Sequence of the second protein:
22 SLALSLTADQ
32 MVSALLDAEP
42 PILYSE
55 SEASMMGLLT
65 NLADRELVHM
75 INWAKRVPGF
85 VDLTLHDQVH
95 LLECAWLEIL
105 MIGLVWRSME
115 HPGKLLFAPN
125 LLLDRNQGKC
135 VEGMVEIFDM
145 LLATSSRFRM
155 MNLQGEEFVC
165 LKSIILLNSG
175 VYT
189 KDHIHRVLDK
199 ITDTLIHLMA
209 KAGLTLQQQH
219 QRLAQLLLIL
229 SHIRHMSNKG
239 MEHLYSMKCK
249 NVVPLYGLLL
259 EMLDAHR

Interface contacts:
Residue M260 in the second protein is in contact with residue L5 in the first protein (closest heavy-atom distance 3.9 Å).
Residue K79 in the second protein contacts residue L9 in the first protein (closest heavy-atom distance 3.1 Å).
Residue L96 in the second protein is in contact with residue L5 in the first protein (closest heavy-atom distance 4.2 Å).
Residue I75 in the second protein is in contact with residue L5 in the first protein (closest heavy-atom distance 3.6 Å).
Residue I75 in the second protein is in contact with residue L9 in the first protein (closest heavy-atom distance 3.9 Å).
Residue L89 in the second protein contacts residue H6 in the first protein (closest heavy-atom distance 3.9 Å).
Residue V93 in the second protein is in contact with residue L9 in the first protein (closest heavy-atom distance 3.6 Å).
Residue E97 in the second protein is in contact with residue L5 in the first protein (closest heavy-atom distance 3.7 Å).
Residue L256 in the second protein is in contact with residue I4 in the first protein (closest heavy-atom distance 3.6 Å).
Residue V72 in the second protein is in contact with residue L8 in the first protein (closest heavy-atom distance 4.4 Å).
Residue Q92 in the second protein contacts residue L9 in the first protein (closest heavy-atom distance 3.7 Å).
Residue F84 in the second protein contacts residue L9 in the first protein (closest heavy-atom distance 4.2 Å).
Residue L256 in the second protein contacts residue L5 in the first protein (closest heavy-atom distance 4.3 Å).
Residue L89 in the second protein interacts with residue L9 in the first protein (closest heavy-atom distance 3.9 Å).
Residue V93 in the second protein interacts with residue H6 in the first protein (closest heavy-atom distance 4.0 Å).
Residue G255 in the second protein interacts with residue I4 in the first protein (closest heavy-atom distance 3.4 Å).
Residue E259 in the second protein interacts with residue L5 in the first protein (closest heavy-atom distance 4.3 Å).
Residue E259 in the second protein interacts with residue I4 in the first protein (closest heavy-atom distance 2.9 Å).
Residue L96 in the second protein contacts residue L9 in the first protein (closest heavy-atom distance 4.0 Å).
Residue L256 in the second protein contacts residue L8 in the first protein (closest heavy-atom distance 4.2 Å).
Residue L89 in the second protein is in contact with residue Q10 in the first protein (closest heavy-atom distance 3.9 Å).
Residue I75 in the second protein is in contact with residue L8 in the first protein (closest heavy-atom distance 3.7 Å).
Residue V93 in the second protein contacts residue L5 in the first protein (closest heavy-atom distance 3.8 Å).

Sequence of the first protein:
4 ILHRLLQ

These two protein chains interact to form a complex.